Residue-level contacts at the interface:
Residue E94 in protein 1 contacts residue G4 in protein 2 (closest heavy-atom distance 3.8 Å).
Residue G96 in protein 1 is in contact with residue G4 in protein 2 (closest heavy-atom distance 3.4 Å).
Residue T95 in protein 1 contacts residue E5 in protein 2 (closest heavy-atom distance 4.4 Å).
Residue E94 in protein 1 contacts residue S3 in protein 2 (closest heavy-atom distance 4.5 Å).
Residue G96 in protein 1 interacts with residue G6 in protein 2 (closest heavy-atom distance 4.5 Å).
Residue T95 in protein 1 interacts with residue G4 in protein 2 (closest heavy-atom distance 4.5 Å).
Residue T95 in protein 1 contacts residue G6 in protein 2 (closest heavy-atom distance 4.4 Å).
Residue A28 in protein 1 is in contact with residue S3 in protein 2 (closest heavy-atom distance 3.9 Å).
Residue G96 in protein 1 is in contact with residue E5 in protein 2 (closest heavy-atom distance 3.4 Å).
Residue T95 in protein 1 is in contact with residue S7 in protein 2 (closest heavy-atom distance 4.8 Å).

This data describes a binding interaction between two proteins.

Sequence of protein 1:
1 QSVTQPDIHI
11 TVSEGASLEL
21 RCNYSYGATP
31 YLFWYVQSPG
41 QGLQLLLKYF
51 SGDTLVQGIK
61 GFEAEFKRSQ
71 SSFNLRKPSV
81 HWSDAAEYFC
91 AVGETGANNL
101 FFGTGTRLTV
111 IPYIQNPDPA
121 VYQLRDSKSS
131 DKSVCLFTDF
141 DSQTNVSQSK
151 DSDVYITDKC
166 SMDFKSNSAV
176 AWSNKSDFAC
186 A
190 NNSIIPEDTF

Sequence of protein 2:
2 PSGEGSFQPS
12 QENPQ